Interface contacts:
Residue K568 in protein 2 contacts residue W33 in protein 1 (closest heavy-atom distance 3.7 Å).
Residue M591 in protein 2 is in contact with residue Q36 in protein 1 (closest heavy-atom distance 3.9 Å).
Residue L595 in protein 2 interacts with residue L37 in protein 1 (closest heavy-atom distance 3.6 Å).

The following describes two proteins that form a bound complex.

Sequence of protein 2:
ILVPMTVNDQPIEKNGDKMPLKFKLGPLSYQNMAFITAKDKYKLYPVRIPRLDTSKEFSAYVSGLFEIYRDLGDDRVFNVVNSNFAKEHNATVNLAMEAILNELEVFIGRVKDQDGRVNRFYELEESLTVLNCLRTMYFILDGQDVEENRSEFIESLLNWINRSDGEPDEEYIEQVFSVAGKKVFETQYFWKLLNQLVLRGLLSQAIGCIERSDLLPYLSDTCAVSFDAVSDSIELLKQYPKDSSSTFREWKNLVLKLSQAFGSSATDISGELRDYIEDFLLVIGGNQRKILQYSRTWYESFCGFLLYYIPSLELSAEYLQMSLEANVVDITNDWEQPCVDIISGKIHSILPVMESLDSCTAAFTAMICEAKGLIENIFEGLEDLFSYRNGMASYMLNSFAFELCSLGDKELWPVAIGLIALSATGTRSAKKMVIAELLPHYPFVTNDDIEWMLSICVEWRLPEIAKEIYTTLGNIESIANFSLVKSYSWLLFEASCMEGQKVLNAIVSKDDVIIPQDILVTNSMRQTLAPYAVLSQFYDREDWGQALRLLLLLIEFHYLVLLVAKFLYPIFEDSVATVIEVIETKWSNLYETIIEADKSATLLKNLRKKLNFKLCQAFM

Sequence of protein 1:
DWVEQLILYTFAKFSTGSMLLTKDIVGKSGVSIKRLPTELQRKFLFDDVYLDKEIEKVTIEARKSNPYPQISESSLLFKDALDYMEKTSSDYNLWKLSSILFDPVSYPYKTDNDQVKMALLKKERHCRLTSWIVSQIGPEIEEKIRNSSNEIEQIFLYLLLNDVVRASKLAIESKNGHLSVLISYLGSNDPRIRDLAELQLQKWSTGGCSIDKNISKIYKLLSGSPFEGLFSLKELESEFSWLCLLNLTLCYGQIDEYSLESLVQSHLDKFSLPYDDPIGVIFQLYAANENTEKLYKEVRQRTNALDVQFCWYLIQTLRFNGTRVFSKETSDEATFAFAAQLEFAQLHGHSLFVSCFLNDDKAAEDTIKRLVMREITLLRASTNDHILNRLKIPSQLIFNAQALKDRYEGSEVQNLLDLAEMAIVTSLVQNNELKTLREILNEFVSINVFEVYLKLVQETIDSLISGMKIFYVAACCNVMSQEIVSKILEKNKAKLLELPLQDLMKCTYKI